Sequence of protein 1:
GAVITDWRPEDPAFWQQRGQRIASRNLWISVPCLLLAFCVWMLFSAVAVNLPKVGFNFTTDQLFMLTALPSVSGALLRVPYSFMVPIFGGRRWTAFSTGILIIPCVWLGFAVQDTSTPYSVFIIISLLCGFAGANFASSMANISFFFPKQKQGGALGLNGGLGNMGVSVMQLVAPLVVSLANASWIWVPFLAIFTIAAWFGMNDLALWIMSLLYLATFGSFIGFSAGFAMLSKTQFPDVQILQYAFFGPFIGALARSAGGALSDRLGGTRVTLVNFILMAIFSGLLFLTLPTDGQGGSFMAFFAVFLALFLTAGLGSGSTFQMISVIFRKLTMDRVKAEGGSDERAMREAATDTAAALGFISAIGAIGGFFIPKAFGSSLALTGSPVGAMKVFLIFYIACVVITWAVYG

Contacts between the two chains:
Residue W21 in protein 1 interacts with residue Y32 in protein 2 (closest heavy-atom distance 4.3 Å).
Residue A241 in protein 1 contacts residue Y50 in protein 2 (closest heavy-atom distance 4.6 Å).
Residue T19 in protein 1 interacts with residue Y91 in protein 2 (closest heavy-atom distance 5.0 Å).
Residue R22 in protein 1 is in contact with residue Y91 in protein 2 (closest heavy-atom distance 2.7 Å).
Residue T19 in protein 1 interacts with residue Y49 in protein 2 (closest heavy-atom distance 4.1 Å).
Residue T19 in protein 1 contacts residue Y50 in protein 2 (closest heavy-atom distance 3.6 Å).
Residue R22 in protein 1 contacts residue Y32 in protein 2 (closest heavy-atom distance 4.2 Å).
Residue R22 in protein 1 interacts with residue S93 in protein 2 (closest heavy-atom distance 4.9 Å).
Residue D20 in protein 1 interacts with residue Y91 in protein 2 (closest heavy-atom distance 3.9 Å).
Residue T19 in protein 1 is in contact with residue Y32 in protein 2 (closest heavy-atom distance 3.3 Å).
Residue R22 in protein 1 interacts with residue N92 in protein 2 (closest heavy-atom distance 2.8 Å).
Residue D20 in protein 1 is in contact with residue Y32 in protein 2 (closest heavy-atom distance 3.4 Å).

Sequence of protein 2:
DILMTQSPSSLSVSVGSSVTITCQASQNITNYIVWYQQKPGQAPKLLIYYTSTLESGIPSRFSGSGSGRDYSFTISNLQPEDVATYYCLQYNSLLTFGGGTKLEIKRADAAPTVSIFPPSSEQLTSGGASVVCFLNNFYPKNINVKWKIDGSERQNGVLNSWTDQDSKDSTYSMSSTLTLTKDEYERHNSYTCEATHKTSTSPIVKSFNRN

This data describes a binding interaction between two proteins.